Contacts between the two chains:
Residue I76 in the second protein contacts residue W118 in the first protein (closest heavy-atom distance 3.4 Å).
Residue L78 in the second protein interacts with residue W118 in the first protein (closest heavy-atom distance 3.3 Å).
Residue E85 in the second protein is in contact with residue R115 in the first protein (closest heavy-atom distance 3.1 Å).
Residue L81 in the second protein contacts residue S114 in the first protein (closest heavy-atom distance 4.7 Å).
Residue R84 in the second protein contacts residue E113 in the first protein (closest heavy-atom distance 3.6 Å).
Residue L81 in the second protein is in contact with residue E113 in the first protein (closest heavy-atom distance 3.2 Å).
Residue G77 in the second protein contacts residue E113 in the first protein (closest heavy-atom distance 3.3 Å).
Residue L78 in the second protein is in contact with residue R122 in the first protein (closest heavy-atom distance 4.7 Å).
Residue R80 in the second protein interacts with residue E113 in the first protein (closest heavy-atom distance 2.9 Å).
Residue G77 in the second protein is in contact with residue W118 in the first protein (closest heavy-atom distance 4.2 Å).
Residue L81 in the second protein contacts residue R115 in the first protein (closest heavy-atom distance 3.6 Å).

Sequence of the second protein:
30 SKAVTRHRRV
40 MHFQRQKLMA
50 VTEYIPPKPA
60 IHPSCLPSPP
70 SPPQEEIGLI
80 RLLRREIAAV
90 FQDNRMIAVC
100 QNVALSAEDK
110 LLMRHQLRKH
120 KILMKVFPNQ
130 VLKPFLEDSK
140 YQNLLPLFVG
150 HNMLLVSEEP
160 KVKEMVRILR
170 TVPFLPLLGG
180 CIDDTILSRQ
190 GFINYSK

This data describes a binding interaction between two proteins.

Sequence of the first protein:
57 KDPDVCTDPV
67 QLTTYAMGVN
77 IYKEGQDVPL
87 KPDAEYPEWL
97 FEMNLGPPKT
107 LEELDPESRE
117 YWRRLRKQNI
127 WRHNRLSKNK